Sequence of chain B:
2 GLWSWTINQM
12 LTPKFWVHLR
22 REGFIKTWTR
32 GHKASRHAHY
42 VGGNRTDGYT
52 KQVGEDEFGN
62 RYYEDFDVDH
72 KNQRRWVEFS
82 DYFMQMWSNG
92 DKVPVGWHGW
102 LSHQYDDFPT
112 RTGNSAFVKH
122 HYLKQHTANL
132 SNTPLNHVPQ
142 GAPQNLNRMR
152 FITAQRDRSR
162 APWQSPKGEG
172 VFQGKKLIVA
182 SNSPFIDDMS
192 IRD

Residue-level contacts at the interface:
Residue G220 in chain A interacts with residue D108 in chain B (closest heavy-atom distance 3.5 Å).
Residue L279 in chain A interacts with residue R46 in chain B (closest heavy-atom distance 3.6 Å).
Residue G220 in chain A is in contact with residue S116 in chain B (closest heavy-atom distance 4.5 Å).
Residue L279 in chain A interacts with residue T51 in chain B (closest heavy-atom distance 4.0 Å).
Residue A34 in chain A contacts residue H104 in chain B (closest heavy-atom distance 3.2 Å).
Residue E282 in chain A contacts residue R21 in chain B (closest heavy-atom distance 3.8 Å).
Residue N278 in chain A interacts with residue K52 in chain B (closest heavy-atom distance 3.2 Å).
Residue V248 in chain A interacts with residue K120 in chain B (closest heavy-atom distance 4.1 Å).
Residue I244 in chain A contacts residue H122 in chain B (closest heavy-atom distance 3.3 Å).
Residue I275 in chain A interacts with residue F67 in chain B (closest heavy-atom distance 3.7 Å).
Residue W225 in chain A contacts residue V119 in chain B (closest heavy-atom distance 3.4 Å).
Residue R29 in chain A interacts with residue F67 in chain B (closest heavy-atom distance 3.0 Å).
Residue P222 in chain A interacts with residue S116 in chain B (closest heavy-atom distance 3.1 Å).
Residue G36 in chain A contacts residue Y106 in chain B (closest heavy-atom distance 4.3 Å).
Residue V280 in chain A is in contact with residue G49 in chain B (closest heavy-atom distance 3.4 Å).
Residue Y32 in chain A interacts with residue R75 in chain B (closest heavy-atom distance 3.6 Å).
Residue P222 in chain A contacts residue F118 in chain B (closest heavy-atom distance 3.6 Å).
Residue T30 in chain A interacts with residue K72 in chain B (closest heavy-atom distance 3.3 Å).
Residue A34 in chain A interacts with residue D107 in chain B (closest heavy-atom distance 3.2 Å).
Residue Y32 in chain A contacts residue R76 in chain B (closest heavy-atom distance 4.3 Å).
Residue T277 in chain A is in contact with residue E65 in chain B (closest heavy-atom distance 3.7 Å).
Residue T277 in chain A interacts with residue T51 in chain B (closest heavy-atom distance 4.1 Å).
Residue F218 in chain A interacts with residue D108 in chain B (closest heavy-atom distance 4.4 Å).
Residue P222 in chain A is in contact with residue A117 in chain B (closest heavy-atom distance 4.2 Å).
Residue E282 in chain A interacts with residue R22 in chain B (closest heavy-atom distance 2.6 Å).
Residue L279 in chain A contacts residue D48 in chain B (closest heavy-atom distance 3.9 Å).
Residue P35 in chain A is in contact with residue Q105 in chain B (closest heavy-atom distance 3.9 Å).
Residue N278 in chain A interacts with residue Y50 in chain B (closest heavy-atom distance 4.4 Å).
Residue V280 in chain A contacts residue R22 in chain B (closest heavy-atom distance 3.9 Å).
Residue Y32 in chain A is in contact with residue F67 in chain B (closest heavy-atom distance 3.7 Å).
Residue A34 in chain A contacts residue Q105 in chain B (closest heavy-atom distance 3.5 Å).
Residue T277 in chain A interacts with residue D66 in chain B (closest heavy-atom distance 3.3 Å).
Residue S37 in chain A contacts residue D107 in chain B (closest heavy-atom distance 3.4 Å).
Residue G36 in chain A is in contact with residue Q105 in chain B (closest heavy-atom distance 2.9 Å).
Residue E282 in chain A is in contact with residue V18 in chain B (closest heavy-atom distance 4.2 Å).
Residue L279 in chain A interacts with residue Y50 in chain B (closest heavy-atom distance 3.4 Å).
Residue L279 in chain A contacts residue G49 in chain B (closest heavy-atom distance 3.3 Å).
Residue Y32 in chain A contacts residue D107 in chain B (closest heavy-atom distance 3.5 Å).
Residue V281 in chain A interacts with residue D48 in chain B (closest heavy-atom distance 3.6 Å).
Residue V280 in chain A interacts with residue Y50 in chain B (closest heavy-atom distance 2.9 Å).
Residue T277 in chain A interacts with residue F67 in chain B (closest heavy-atom distance 2.9 Å).
Residue R276 in chain A is in contact with residue F67 in chain B (closest heavy-atom distance 3.2 Å).
Residue S37 in chain A interacts with residue Y106 in chain B (closest heavy-atom distance 4.1 Å).
Residue D221 in chain A contacts residue A117 in chain B (closest heavy-atom distance 4.3 Å).
Residue V281 in chain A contacts residue G49 in chain B (closest heavy-atom distance 4.3 Å).
Residue R31 in chain A contacts residue H104 in chain B (closest heavy-atom distance 2.9 Å).
Residue P33 in chain A interacts with residue D107 in chain B (closest heavy-atom distance 3.5 Å).
Residue A34 in chain A is in contact with residue Y106 in chain B (closest heavy-atom distance 3.7 Å).
Residue V280 in chain A interacts with residue K52 in chain B (closest heavy-atom distance 3.6 Å).
Residue W225 in chain A interacts with residue H121 in chain B (closest heavy-atom distance 4.3 Å).
Residue T277 in chain A interacts with residue D68 in chain B (closest heavy-atom distance 3.6 Å).
Residue V281 in chain A contacts residue V18 in chain B (closest heavy-atom distance 4.1 Å).
Residue P222 in chain A interacts with residue V119 in chain B (closest heavy-atom distance 4.0 Å).
Residue P35 in chain A contacts residue H104 in chain B (closest heavy-atom distance 3.7 Å).
Residue N278 in chain A interacts with residue T51 in chain B (closest heavy-atom distance 3.7 Å).
Residue K219 in chain A contacts residue D108 in chain B (closest heavy-atom distance 4.2 Å).
Residue G220 in chain A is in contact with residue A117 in chain B (closest heavy-atom distance 3.9 Å).
Residue V280 in chain A contacts residue T51 in chain B (closest heavy-atom distance 4.5 Å).
Residue V280 in chain A is in contact with residue V18 in chain B (closest heavy-atom distance 4.0 Å).
Residue R31 in chain A interacts with residue S103 in chain B (closest heavy-atom distance 4.5 Å).

Sequence of chain A:
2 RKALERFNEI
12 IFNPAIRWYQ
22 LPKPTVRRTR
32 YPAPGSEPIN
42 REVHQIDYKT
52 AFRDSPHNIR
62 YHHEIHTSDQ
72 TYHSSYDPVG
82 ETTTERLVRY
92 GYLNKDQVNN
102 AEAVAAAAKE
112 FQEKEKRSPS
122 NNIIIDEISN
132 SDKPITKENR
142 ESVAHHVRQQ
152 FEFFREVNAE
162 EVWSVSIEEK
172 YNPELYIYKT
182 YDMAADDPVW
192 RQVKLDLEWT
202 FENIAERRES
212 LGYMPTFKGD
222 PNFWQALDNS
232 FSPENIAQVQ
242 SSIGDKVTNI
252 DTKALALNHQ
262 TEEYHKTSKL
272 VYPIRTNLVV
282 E

These two protein chains interact to form a complex.